The following describes two proteins that form a bound complex.

Interface contacts:
Residue A612 in protein 1 interacts with residue L224 in protein 2 (closest heavy-atom distance 3.9 Å).
Residue Q608 in protein 1 is in contact with residue A200 in protein 2 (closest heavy-atom distance 3.4 Å).
Residue S605 in protein 1 is in contact with residue E204 in protein 2 (closest heavy-atom distance 4.1 Å).
Residue N72 in protein 1 is in contact with residue E67 in protein 2 (closest heavy-atom distance 3.7 Å).
Residue D616 in protein 1 is in contact with residue L224 in protein 2 (closest heavy-atom distance 3.2 Å).
Residue N107 in protein 1 contacts residue L261 in protein 2 (closest heavy-atom distance 3.6 Å).
Residue D616 in protein 1 interacts with residue K193 in protein 2 (closest heavy-atom distance 3.1 Å).
Residue S623 in protein 1 interacts with residue S139 in protein 2 (closest heavy-atom distance 3.1 Å).
Residue S109 in protein 1 interacts with residue Q259 in protein 2 (closest heavy-atom distance 4.2 Å).
Residue D630 in protein 1 is in contact with residue I125 in protein 2 (closest heavy-atom distance 3.5 Å).
Residue N107 in protein 1 interacts with residue T78 in protein 2 (closest heavy-atom distance 3.7 Å).
Residue Y113 in protein 1 is in contact with residue R228 in protein 2 (closest heavy-atom distance 3.4 Å).
Residue E629 in protein 1 interacts with residue E122 in protein 2 (closest heavy-atom distance 3.3 Å).
Residue L68 in protein 1 contacts residue A71 in protein 2 (closest heavy-atom distance 4.0 Å).
Residue Y106 in protein 1 is in contact with residue T78 in protein 2 (closest heavy-atom distance 3.8 Å).
Residue R622 in protein 1 interacts with residue D66 in protein 2 (closest heavy-atom distance 4.1 Å).
Residue N107 in protein 1 is in contact with residue R75 in protein 2 (closest heavy-atom distance 3.2 Å).
Residue Y103 in protein 1 interacts with residue I70 in protein 2 (closest heavy-atom distance 4.0 Å).
Residue A615 in protein 1 interacts with residue L224 in protein 2 (closest heavy-atom distance 3.6 Å).
Residue L625 in protein 1 is in contact with residue L65 in protein 2 (closest heavy-atom distance 3.6 Å).
Residue S623 in protein 1 is in contact with residue S140 in protein 2 (closest heavy-atom distance 3.8 Å).
Residue D110 in protein 1 interacts with residue Q259 in protein 2 (closest heavy-atom distance 3.4 Å).
Residue E629 in protein 1 interacts with residue I121 in protein 2 (closest heavy-atom distance 3.6 Å).
Residue Q608 in protein 1 is in contact with residue L196 in protein 2 (closest heavy-atom distance 3.8 Å).
Residue N108 in protein 1 interacts with residue S79 in protein 2 (closest heavy-atom distance 4.1 Å).
Residue L69 in protein 1 contacts residue I70 in protein 2 (closest heavy-atom distance 3.2 Å).
Residue V626 in protein 1 interacts with residue S139 in protein 2 (closest heavy-atom distance 3.9 Å).
Residue N108 in protein 1 interacts with residue P74 in protein 2 (closest heavy-atom distance 4.0 Å).
Residue A615 in protein 1 contacts residue L226 in protein 2 (closest heavy-atom distance 4.0 Å).
Residue R622 in protein 1 interacts with residue L65 in protein 2 (closest heavy-atom distance 3.5 Å).
Residue D110 in protein 1 is in contact with residue R228 in protein 2 (closest heavy-atom distance 3.4 Å).
Residue Q608 in protein 1 interacts with residue Y221 in protein 2 (closest heavy-atom distance 3.4 Å).
Residue V626 in protein 1 contacts residue I125 in protein 2 (closest heavy-atom distance 4.1 Å).
Residue Y106 in protein 1 is in contact with residue R75 in protein 2 (closest heavy-atom distance 2.8 Å).
Residue N108 in protein 1 is in contact with residue D258 in protein 2 (closest heavy-atom distance 3.1 Å).
Residue N619 in protein 1 is in contact with residue L224 in protein 2 (closest heavy-atom distance 3.1 Å).
Residue S67 in protein 1 interacts with residue V73 in protein 2 (closest heavy-atom distance 3.7 Å).
Residue N70 in protein 1 interacts with residue I70 in protein 2 (closest heavy-atom distance 2.5 Å).
Residue R622 in protein 1 is in contact with residue A61 in protein 2 (closest heavy-atom distance 3.6 Å).
Residue L68 in protein 1 contacts residue Q72 in protein 2 (closest heavy-atom distance 3.4 Å).
Residue N70 in protein 1 interacts with residue E67 in protein 2 (closest heavy-atom distance 4.0 Å).
Residue N70 in protein 1 interacts with residue Q72 in protein 2 (closest heavy-atom distance 2.5 Å).
Residue V626 in protein 1 interacts with residue A61 in protein 2 (closest heavy-atom distance 3.8 Å).
Residue D613 in protein 1 contacts residue K193 in protein 2 (closest heavy-atom distance 2.7 Å).
Residue V626 in protein 1 is in contact with residue L65 in protein 2 (closest heavy-atom distance 4.1 Å).
Residue N70 in protein 1 interacts with residue A69 in protein 2 (closest heavy-atom distance 3.5 Å).
Residue K609 in protein 1 contacts residue D197 in protein 2 (closest heavy-atom distance 3.1 Å).
Residue L633 in protein 1 interacts with residue K126 in protein 2 (closest heavy-atom distance 3.9 Å).
Residue S109 in protein 1 contacts residue T262 in protein 2 (closest heavy-atom distance 3.2 Å).
Residue N108 in protein 1 interacts with residue Q259 in protein 2 (closest heavy-atom distance 3.2 Å).
Residue S623 in protein 1 contacts residue A61 in protein 2 (closest heavy-atom distance 4.1 Å).
Residue Q627 in protein 1 contacts residue S139 in protein 2 (closest heavy-atom distance 4.2 Å).
Residue D110 in protein 1 interacts with residue T262 in protein 2 (closest heavy-atom distance 3.4 Å).
Residue Y103 in protein 1 contacts residue A71 in protein 2 (closest heavy-atom distance 3.5 Å).
Residue L633 in protein 1 interacts with residue E122 in protein 2 (closest heavy-atom distance 3.9 Å).
Residue L69 in protein 1 interacts with residue A71 in protein 2 (closest heavy-atom distance 3.9 Å).
Residue K609 in protein 1 contacts residue A200 in protein 2 (closest heavy-atom distance 3.4 Å).
Residue N108 in protein 1 is in contact with residue A71 in protein 2 (closest heavy-atom distance 4.1 Å).
Residue L101 in protein 1 is in contact with residue I70 in protein 2 (closest heavy-atom distance 3.7 Å).
Residue N108 in protein 1 is in contact with residue T78 in protein 2 (closest heavy-atom distance 3.3 Å).

Sequence of protein 1:
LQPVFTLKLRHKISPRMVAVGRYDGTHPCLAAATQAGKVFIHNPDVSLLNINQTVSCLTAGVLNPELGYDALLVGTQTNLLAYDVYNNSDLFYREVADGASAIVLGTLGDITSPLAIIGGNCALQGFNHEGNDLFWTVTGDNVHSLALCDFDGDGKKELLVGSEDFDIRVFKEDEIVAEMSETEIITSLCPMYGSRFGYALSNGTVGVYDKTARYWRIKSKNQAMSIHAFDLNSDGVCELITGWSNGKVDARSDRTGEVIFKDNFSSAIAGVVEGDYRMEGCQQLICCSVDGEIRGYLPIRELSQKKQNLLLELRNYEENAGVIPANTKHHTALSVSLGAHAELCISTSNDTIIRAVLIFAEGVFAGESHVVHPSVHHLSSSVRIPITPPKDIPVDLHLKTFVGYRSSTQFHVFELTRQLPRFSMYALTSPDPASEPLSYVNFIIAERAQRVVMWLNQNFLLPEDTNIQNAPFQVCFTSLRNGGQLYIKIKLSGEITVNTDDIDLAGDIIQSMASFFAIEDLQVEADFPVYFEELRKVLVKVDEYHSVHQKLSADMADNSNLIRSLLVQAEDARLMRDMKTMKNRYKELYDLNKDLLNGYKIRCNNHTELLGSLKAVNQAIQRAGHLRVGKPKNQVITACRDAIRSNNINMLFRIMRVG

Sequence of protein 2:
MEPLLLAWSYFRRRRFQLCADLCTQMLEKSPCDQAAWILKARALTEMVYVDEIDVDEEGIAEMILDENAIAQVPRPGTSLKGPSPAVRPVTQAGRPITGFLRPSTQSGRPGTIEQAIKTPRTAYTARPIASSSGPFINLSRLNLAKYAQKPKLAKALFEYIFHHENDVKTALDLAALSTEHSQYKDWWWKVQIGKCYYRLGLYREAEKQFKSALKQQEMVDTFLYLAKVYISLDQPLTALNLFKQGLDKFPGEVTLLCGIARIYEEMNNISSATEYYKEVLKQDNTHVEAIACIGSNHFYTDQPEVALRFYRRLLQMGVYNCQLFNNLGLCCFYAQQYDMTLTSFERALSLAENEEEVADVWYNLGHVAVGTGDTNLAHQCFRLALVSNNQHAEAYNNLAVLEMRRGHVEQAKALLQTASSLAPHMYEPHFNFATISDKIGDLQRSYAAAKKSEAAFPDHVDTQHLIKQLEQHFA